The following describes two proteins that form a bound complex.

Sequence of protein 1:
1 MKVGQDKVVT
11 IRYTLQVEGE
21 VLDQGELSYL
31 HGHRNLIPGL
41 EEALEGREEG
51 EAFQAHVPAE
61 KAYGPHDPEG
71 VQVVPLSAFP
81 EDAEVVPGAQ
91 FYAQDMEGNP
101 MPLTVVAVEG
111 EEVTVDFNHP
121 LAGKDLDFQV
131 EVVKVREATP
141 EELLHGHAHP

Interface contacts:
Residue F117 in protein 1 interacts with residue F13 in protein 2 (closest heavy-atom distance 3.8 Å).
Residue N118 in protein 1 contacts residue Y3 in protein 2 (closest heavy-atom distance 3.5 Å).
Residue P102 in protein 1 is in contact with residue F13 in protein 2 (closest heavy-atom distance 3.7 Å).
Residue Y13 in protein 1 interacts with residue P10 in protein 2 (closest heavy-atom distance 4.0 Å).
Residue Y92 in protein 1 interacts with residue G14 in protein 2 (closest heavy-atom distance 3.3 Å).
Residue N35 in protein 1 interacts with residue L9 in protein 2 (closest heavy-atom distance 2.8 Å).
Residue Y29 in protein 1 contacts residue L9 in protein 2 (closest heavy-atom distance 3.7 Å).
Residue Y63 in protein 1 is in contact with residue N5 in protein 2 (closest heavy-atom distance 3.6 Å).
Residue L27 in protein 1 interacts with residue L9 in protein 2 (closest heavy-atom distance 4.3 Å).
Residue P120 in protein 1 is in contact with residue F11 in protein 2 (closest heavy-atom distance 4.8 Å).
Residue P120 in protein 1 contacts residue F13 in protein 2 (closest heavy-atom distance 3.8 Å).
Residue Y63 in protein 1 is in contact with residue F11 in protein 2 (closest heavy-atom distance 2.6 Å).
Residue D67 in protein 1 contacts residue R2 in protein 2 (closest heavy-atom distance 4.0 Å).
Residue F128 in protein 1 interacts with residue P10 in protein 2 (closest heavy-atom distance 4.4 Å).
Residue L36 in protein 1 contacts residue P10 in protein 2 (closest heavy-atom distance 3.8 Å).
Residue A62 in protein 1 contacts residue N5 in protein 2 (closest heavy-atom distance 4.4 Å).
Residue D116 in protein 1 contacts residue F13 in protein 2 (closest heavy-atom distance 4.7 Å).
Residue E69 in protein 1 interacts with residue Y3 in protein 2 (closest heavy-atom distance 4.9 Å).
Residue L36 in protein 1 contacts residue M8 in protein 2 (closest heavy-atom distance 3.6 Å).
Residue P102 in protein 1 contacts residue G14 in protein 2 (closest heavy-atom distance 4.6 Å).
Residue N118 in protein 1 is in contact with residue F13 in protein 2 (closest heavy-atom distance 3.4 Å).
Residue I37 in protein 1 interacts with residue P10 in protein 2 (closest heavy-atom distance 4.0 Å).
Residue K61 in protein 1 is in contact with residue N5 in protein 2 (closest heavy-atom distance 4.7 Å).
Residue L121 in protein 1 interacts with residue F11 in protein 2 (closest heavy-atom distance 4.0 Å).
Residue I37 in protein 1 is in contact with residue N5 in protein 2 (closest heavy-atom distance 5.0 Å).
Residue L40 in protein 1 is in contact with residue P10 in protein 2 (closest heavy-atom distance 4.2 Å).
Residue G70 in protein 1 contacts residue Y3 in protein 2 (closest heavy-atom distance 3.6 Å).
Residue L36 in protein 1 contacts residue L9 in protein 2 (closest heavy-atom distance 3.4 Å).
Residue Y63 in protein 1 interacts with residue M8 in protein 2 (closest heavy-atom distance 2.7 Å).
Residue Y63 in protein 1 interacts with residue L9 in protein 2 (closest heavy-atom distance 3.2 Å).
Residue H119 in protein 1 is in contact with residue F13 in protein 2 (closest heavy-atom distance 3.6 Å).
Residue T104 in protein 1 interacts with residue F13 in protein 2 (closest heavy-atom distance 3.9 Å).
Residue M101 in protein 1 interacts with residue Y3 in protein 2 (closest heavy-atom distance 4.8 Å).
Residue I37 in protein 1 is in contact with residue L9 in protein 2 (closest heavy-atom distance 3.0 Å).
Residue S28 in protein 1 is in contact with residue L9 in protein 2 (closest heavy-atom distance 4.2 Å).
Residue H119 in protein 1 interacts with residue F11 in protein 2 (closest heavy-atom distance 2.8 Å).
Residue P38 in protein 1 interacts with residue M8 in protein 2 (closest heavy-atom distance 3.5 Å).
Residue R34 in protein 1 contacts residue M8 in protein 2 (closest heavy-atom distance 3.8 Å).
Residue P38 in protein 1 is in contact with residue N5 in protein 2 (closest heavy-atom distance 3.5 Å).
Residue L27 in protein 1 is in contact with residue P10 in protein 2 (closest heavy-atom distance 3.5 Å).
Residue H119 in protein 1 is in contact with residue A12 in protein 2 (closest heavy-atom distance 4.4 Å).
Residue D67 in protein 1 interacts with residue Y3 in protein 2 (closest heavy-atom distance 4.2 Å).
Residue L103 in protein 1 interacts with residue F13 in protein 2 (closest heavy-atom distance 3.8 Å).
Residue Y63 in protein 1 is in contact with residue A6 in protein 2 (closest heavy-atom distance 4.5 Å).
Residue Y92 in protein 1 interacts with residue A15 in protein 2 (closest heavy-atom distance 3.1 Å).
Residue G64 in protein 1 is in contact with residue N5 in protein 2 (closest heavy-atom distance 4.8 Å).
Residue E60 in protein 1 interacts with residue N5 in protein 2 (closest heavy-atom distance 4.8 Å).
Residue Q90 in protein 1 contacts residue F13 in protein 2 (closest heavy-atom distance 3.9 Å).
Residue P65 in protein 1 is in contact with residue R2 in protein 2 (closest heavy-atom distance 3.8 Å).
Residue Y63 in protein 1 is in contact with residue P10 in protein 2 (closest heavy-atom distance 3.3 Å).
Residue I37 in protein 1 contacts residue M8 in protein 2 (closest heavy-atom distance 3.3 Å).
Residue F117 in protein 1 contacts residue Y3 in protein 2 (closest heavy-atom distance 4.0 Å).
Residue Y63 in protein 1 contacts residue A12 in protein 2 (closest heavy-atom distance 4.3 Å).
Residue N35 in protein 1 interacts with residue M8 in protein 2 (closest heavy-atom distance 3.8 Å).
Residue H119 in protein 1 is in contact with residue A6 in protein 2 (closest heavy-atom distance 3.5 Å).

Sequence of protein 2:
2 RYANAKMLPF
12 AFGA